Sequence of protein 1:
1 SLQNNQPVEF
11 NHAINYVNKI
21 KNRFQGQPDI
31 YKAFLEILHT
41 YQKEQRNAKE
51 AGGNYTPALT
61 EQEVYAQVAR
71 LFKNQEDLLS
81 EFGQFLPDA

Sequence of protein 2:
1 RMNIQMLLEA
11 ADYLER

Contacts between the two chains:
Residue Y41 in protein 1 contacts residue N3 in protein 2 (closest heavy-atom distance 4.7 Å).
Residue E9 in protein 1 contacts residue M6 in protein 2 (closest heavy-atom distance 3.4 Å).
Residue E61 in protein 1 is in contact with residue N3 in protein 2 (closest heavy-atom distance 3.6 Å).
Residue L35 in protein 1 interacts with residue A11 in protein 2 (closest heavy-atom distance 3.5 Å).
Residue F10 in protein 1 is in contact with residue M6 in protein 2 (closest heavy-atom distance 3.2 Å).
Residue A13 in protein 1 contacts residue L7 in protein 2 (closest heavy-atom distance 3.2 Å).
Residue Q42 in protein 1 is in contact with residue Q5 in protein 2 (closest heavy-atom distance 3.3 Å).
Residue L86 in protein 1 interacts with residue I4 in protein 2 (closest heavy-atom distance 4.5 Å).
Residue Q45 in protein 1 contacts residue I4 in protein 2 (closest heavy-atom distance 4.0 Å).
Residue A13 in protein 1 is in contact with residue M6 in protein 2 (closest heavy-atom distance 4.6 Å).
Residue I14 in protein 1 interacts with residue A10 in protein 2 (closest heavy-atom distance 2.8 Å).
Residue A13 in protein 1 interacts with residue A10 in protein 2 (closest heavy-atom distance 4.7 Å).
Residue E9 in protein 1 interacts with residue M2 in protein 2 (closest heavy-atom distance 4.2 Å).
Residue Y31 in protein 1 interacts with residue A11 in protein 2 (closest heavy-atom distance 3.1 Å).
Residue Q42 in protein 1 interacts with residue L8 in protein 2 (closest heavy-atom distance 4.4 Å).
Residue Y31 in protein 1 interacts with residue E15 in protein 2 (closest heavy-atom distance 3.8 Å).
Residue I14 in protein 1 contacts residue L14 in protein 2 (closest heavy-atom distance 3.3 Å).
Residue F10 in protein 1 interacts with residue E9 in protein 2 (closest heavy-atom distance 4.8 Å).
Residue L38 in protein 1 interacts with residue L7 in protein 2 (closest heavy-atom distance 3.5 Å).
Residue V17 in protein 1 interacts with residue L7 in protein 2 (closest heavy-atom distance 2.9 Å).
Residue L38 in protein 1 is in contact with residue I4 in protein 2 (closest heavy-atom distance 3.5 Å).
Residue V17 in protein 1 contacts residue L14 in protein 2 (closest heavy-atom distance 3.0 Å).
Residue H39 in protein 1 contacts residue L8 in protein 2 (closest heavy-atom distance 3.3 Å).
Residue L35 in protein 1 is in contact with residue E15 in protein 2 (closest heavy-atom distance 4.1 Å).
Residue L35 in protein 1 interacts with residue L8 in protein 2 (closest heavy-atom distance 2.9 Å).
Residue K32 in protein 1 is in contact with residue E15 in protein 2 (closest heavy-atom distance 4.8 Å).
Residue R46 in protein 1 is in contact with residue Q5 in protein 2 (closest heavy-atom distance 4.4 Å).
Residue F85 in protein 1 is in contact with residue M6 in protein 2 (closest heavy-atom distance 4.9 Å).
Residue F34 in protein 1 contacts residue L8 in protein 2 (closest heavy-atom distance 4.5 Å).
Residue Y16 in protein 1 contacts residue L7 in protein 2 (closest heavy-atom distance 4.0 Å).
Residue Y41 in protein 1 contacts residue I4 in protein 2 (closest heavy-atom distance 2.9 Å).
Residue F82 in protein 1 interacts with residue L7 in protein 2 (closest heavy-atom distance 4.0 Å).
Residue Q45 in protein 1 interacts with residue R1 in protein 2 (closest heavy-atom distance 3.2 Å).
Residue I14 in protein 1 is in contact with residue M6 in protein 2 (closest heavy-atom distance 3.6 Å).
Residue N18 in protein 1 contacts residue L14 in protein 2 (closest heavy-atom distance 3.5 Å).
Residue E61 in protein 1 contacts residue I4 in protein 2 (closest heavy-atom distance 4.4 Å).
Residue L35 in protein 1 interacts with residue D12 in protein 2 (closest heavy-atom distance 4.8 Å).
Residue V17 in protein 1 interacts with residue A10 in protein 2 (closest heavy-atom distance 3.6 Å).
Residue L38 in protein 1 contacts residue L8 in protein 2 (closest heavy-atom distance 3.1 Å).
Residue F85 in protein 1 contacts residue L7 in protein 2 (closest heavy-atom distance 4.6 Å).
Residue K21 in protein 1 interacts with residue L14 in protein 2 (closest heavy-atom distance 3.8 Å).
Residue F85 in protein 1 interacts with residue N3 in protein 2 (closest heavy-atom distance 4.0 Å).
Residue K21 in protein 1 contacts residue E15 in protein 2 (closest heavy-atom distance 3.6 Å).
Residue V17 in protein 1 is in contact with residue A11 in protein 2 (closest heavy-atom distance 3.8 Å).
Residue Y41 in protein 1 is in contact with residue R1 in protein 2 (closest heavy-atom distance 3.4 Å).
Residue Y31 in protein 1 is in contact with residue L14 in protein 2 (closest heavy-atom distance 3.9 Å).
Residue F34 in protein 1 is in contact with residue L7 in protein 2 (closest heavy-atom distance 3.9 Å).
Residue Q42 in protein 1 contacts residue I4 in protein 2 (closest heavy-atom distance 3.3 Å).
Residue F10 in protein 1 is in contact with residue A10 in protein 2 (closest heavy-atom distance 4.7 Å).
Residue V64 in protein 1 is in contact with residue I4 in protein 2 (closest heavy-atom distance 4.4 Å).
Residue E36 in protein 1 interacts with residue L8 in protein 2 (closest heavy-atom distance 4.8 Å).
Residue I14 in protein 1 is in contact with residue L7 in protein 2 (closest heavy-atom distance 4.6 Å).

These two protein chains interact to form a complex.